Contacts between the two chains:
Residue P3 in chain B contacts residue C11 in chain A (closest heavy-atom distance 3.8 Å).
Residue I2 in chain B contacts residue Y9 in chain A (closest heavy-atom distance 5.0 Å).
Residue D215 in chain B interacts with residue C2 in chain A (closest heavy-atom distance 3.9 Å).
Residue I217 in chain B contacts residue C11 in chain A (closest heavy-atom distance 4.2 Å).
Residue C226 in chain B contacts residue D7 in chain A (closest heavy-atom distance 3.8 Å).
Residue C226 in chain B contacts residue H8 in chain A (closest heavy-atom distance 4.5 Å).
Residue S229 in chain B contacts residue G4 in chain A (closest heavy-atom distance 2.9 Å).
Residue I2 in chain B is in contact with residue C2 in chain A (closest heavy-atom distance 4.9 Å).
Residue T225 in chain B contacts residue H8 in chain A (closest heavy-atom distance 3.3 Å).
Residue C223 in chain B is in contact with residue D7 in chain A (closest heavy-atom distance 4.5 Å).
Residue F227 in chain B is in contact with residue Y9 in chain A (closest heavy-atom distance 3.5 Å).
Residue I217 in chain B contacts residue Y9 in chain A (closest heavy-atom distance 4.5 Å).
Residue P3 in chain B interacts with residue Y9 in chain A (closest heavy-atom distance 3.3 Å).
Residue S229 in chain B interacts with residue K3 in chain A (closest heavy-atom distance 3.4 Å).
Residue D86 in chain B contacts residue Y9 in chain A (closest heavy-atom distance 3.4 Å).
Residue T225 in chain B contacts residue D7 in chain A (closest heavy-atom distance 2.9 Å).
Residue F227 in chain B contacts residue H8 in chain A (closest heavy-atom distance 3.6 Å).
Residue T225 in chain B contacts residue Y9 in chain A (closest heavy-atom distance 4.2 Å).
Residue W4 in chain B is in contact with residue C2 in chain A (closest heavy-atom distance 3.5 Å).
Residue S229 in chain B is in contact with residue C2 in chain A (closest heavy-atom distance 3.4 Å).
Residue P3 in chain B contacts residue C2 in chain A (closest heavy-atom distance 4.2 Å).
Residue S1 in chain B contacts residue C11 in chain A (closest heavy-atom distance 3.4 Å).
Residue I2 in chain B contacts residue C11 in chain A (closest heavy-atom distance 4.0 Å).
Residue V228 in chain B is in contact with residue G4 in chain A (closest heavy-atom distance 3.5 Å).
Residue I217 in chain B is in contact with residue C2 in chain A (closest heavy-atom distance 3.6 Å).
Residue D215 in chain B is in contact with residue K3 in chain A (closest heavy-atom distance 3.8 Å).
Residue A87 in chain B contacts residue Y9 in chain A (closest heavy-atom distance 3.7 Å).
Residue F227 in chain B interacts with residue G4 in chain A (closest heavy-atom distance 4.5 Å).

Sequence of chain B:
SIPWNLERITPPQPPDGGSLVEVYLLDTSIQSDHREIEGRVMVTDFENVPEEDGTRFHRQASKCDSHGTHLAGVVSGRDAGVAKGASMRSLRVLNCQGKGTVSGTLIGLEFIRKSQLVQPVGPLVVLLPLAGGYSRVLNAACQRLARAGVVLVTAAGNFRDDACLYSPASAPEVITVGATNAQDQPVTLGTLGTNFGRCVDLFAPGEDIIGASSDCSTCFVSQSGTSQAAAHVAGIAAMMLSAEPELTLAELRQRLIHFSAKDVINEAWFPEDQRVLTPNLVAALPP

This data describes a binding interaction between two proteins.

Sequence of chain A:
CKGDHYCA